Contacts between the two chains:
Residue Q116 in protein 2 is in contact with residue R41 in protein 1 (closest heavy-atom distance 3.2 Å).
Residue Q37 in protein 2 contacts residue M20 in protein 1 (closest heavy-atom distance 4.3 Å).
Residue I117 in protein 2 interacts with residue Q48 in protein 1 (closest heavy-atom distance 3.5 Å).
Residue K34 in protein 2 contacts residue M20 in protein 1 (closest heavy-atom distance 3.9 Å).
Residue T131 in protein 2 is in contact with residue V13 in protein 1 (closest heavy-atom distance 3.4 Å).
Residue R27 in protein 2 is in contact with residue S14 in protein 1 (closest heavy-atom distance 3.3 Å).
Residue I81 in protein 2 interacts with residue I7 in protein 1 (closest heavy-atom distance 3.7 Å).
Residue I31 in protein 2 contacts residue S17 in protein 1 (closest heavy-atom distance 4.4 Å).
Residue I81 in protein 2 is in contact with residue Y10 in protein 1 (closest heavy-atom distance 3.5 Å).
Residue T127 in protein 2 is in contact with residue Y10 in protein 1 (closest heavy-atom distance 3.8 Å).
Residue F100 in protein 2 is in contact with residue A9 in protein 1 (closest heavy-atom distance 4.0 Å).
Residue P98 in protein 2 is in contact with residue Y10 in protein 1 (closest heavy-atom distance 3.8 Å).
Residue T127 in protein 2 contacts residue V13 in protein 1 (closest heavy-atom distance 4.2 Å).
Residue K33 in protein 2 interacts with residue M20 in protein 1 (closest heavy-atom distance 3.7 Å).
Residue Q114 in protein 2 interacts with residue Q48 in protein 1 (closest heavy-atom distance 4.2 Å).
Residue T121 in protein 2 is in contact with residue I7 in protein 1 (closest heavy-atom distance 3.2 Å).
Residue V123 in protein 2 contacts residue S14 in protein 1 (closest heavy-atom distance 3.8 Å).
Residue A130 in protein 2 is in contact with residue S17 in protein 1 (closest heavy-atom distance 4.8 Å).
Residue I117 in protein 2 is in contact with residue R41 in protein 1 (closest heavy-atom distance 3.6 Å).
Residue K112 in protein 2 contacts residue S37 in protein 1 (closest heavy-atom distance 3.5 Å).
Residue S30 in protein 2 is in contact with residue E16 in protein 1 (closest heavy-atom distance 4.5 Å).
Residue N134 in protein 2 is in contact with residue V13 in protein 1 (closest heavy-atom distance 3.8 Å).
Residue N82 in protein 2 contacts residue I7 in protein 1 (closest heavy-atom distance 4.2 Å).
Residue I117 in protein 2 interacts with residue F45 in protein 1 (closest heavy-atom distance 3.5 Å).
Residue E124 in protein 2 interacts with residue S14 in protein 1 (closest heavy-atom distance 3.2 Å).
Residue Q114 in protein 2 interacts with residue L44 in protein 1 (closest heavy-atom distance 3.6 Å).
Residue G26 in protein 2 is in contact with residue S17 in protein 1 (closest heavy-atom distance 4.0 Å).
Residue S30 in protein 2 contacts residue S17 in protein 1 (closest heavy-atom distance 3.0 Å).
Residue T131 in protein 2 contacts residue Y10 in protein 1 (closest heavy-atom distance 3.5 Å).
Residue D97 in protein 2 interacts with residue Y10 in protein 1 (closest heavy-atom distance 3.3 Å).
Residue T131 in protein 2 is in contact with residue A9 in protein 1 (closest heavy-atom distance 4.2 Å).
Residue I117 in protein 2 contacts residue L44 in protein 1 (closest heavy-atom distance 3.7 Å).
Residue G26 in protein 2 is in contact with residue S21 in protein 1 (closest heavy-atom distance 3.2 Å).
Residue V123 in protein 2 contacts residue A11 in protein 1 (closest heavy-atom distance 4.6 Å).
Residue S30 in protein 2 contacts residue M20 in protein 1 (closest heavy-atom distance 3.3 Å).
Residue T127 in protein 2 is in contact with residue S14 in protein 1 (closest heavy-atom distance 3.6 Å).
Residue R27 in protein 2 is in contact with residue A18 in protein 1 (closest heavy-atom distance 3.6 Å).
Residue E113 in protein 2 contacts residue S37 in protein 1 (closest heavy-atom distance 3.1 Å).
Residue V123 in protein 2 is in contact with residue Y10 in protein 1 (closest heavy-atom distance 3.5 Å).
Residue F100 in protein 2 is in contact with residue Y10 in protein 1 (closest heavy-atom distance 3.5 Å).
Residue I31 in protein 2 interacts with residue V13 in protein 1 (closest heavy-atom distance 4.5 Å).
Residue R27 in protein 2 contacts residue S21 in protein 1 (closest heavy-atom distance 4.3 Å).
Residue K34 in protein 2 contacts residue Q12 in protein 1 (closest heavy-atom distance 4.3 Å).
Residue A99 in protein 2 interacts with residue Y10 in protein 1 (closest heavy-atom distance 3.2 Å).
Residue S30 in protein 2 contacts residue S21 in protein 1 (closest heavy-atom distance 3.0 Å).
Residue F100 in protein 2 contacts residue G6 in protein 1 (closest heavy-atom distance 3.7 Å).
Residue T121 in protein 2 contacts residue A11 in protein 1 (closest heavy-atom distance 4.3 Å).
Residue K34 in protein 2 is in contact with residue E16 in protein 1 (closest heavy-atom distance 3.3 Å).
Residue P83 in protein 2 contacts residue I7 in protein 1 (closest heavy-atom distance 3.6 Å).
Residue E113 in protein 2 contacts residue V40 in protein 1 (closest heavy-atom distance 3.6 Å).
Residue L102 in protein 2 interacts with residue I7 in protein 1 (closest heavy-atom distance 4.1 Å).
Residue E113 in protein 2 interacts with residue L44 in protein 1 (closest heavy-atom distance 4.2 Å).
Residue Q116 in protein 2 is in contact with residue S37 in protein 1 (closest heavy-atom distance 4.6 Å).
Residue T121 in protein 2 is in contact with residue Y10 in protein 1 (closest heavy-atom distance 4.5 Å).
Residue E113 in protein 2 interacts with residue R41 in protein 1 (closest heavy-atom distance 4.3 Å).
Residue R27 in protein 2 contacts residue S17 in protein 1 (closest heavy-atom distance 2.5 Å).
Residue V128 in protein 2 is in contact with residue Y10 in protein 1 (closest heavy-atom distance 4.0 Å).
Residue R27 in protein 2 is in contact with residue V13 in protein 1 (closest heavy-atom distance 3.3 Å).
Residue R27 in protein 2 contacts residue V15 in protein 1 (closest heavy-atom distance 4.8 Å).
Residue A130 in protein 2 contacts residue V13 in protein 1 (closest heavy-atom distance 3.9 Å).

Sequence of protein 1:
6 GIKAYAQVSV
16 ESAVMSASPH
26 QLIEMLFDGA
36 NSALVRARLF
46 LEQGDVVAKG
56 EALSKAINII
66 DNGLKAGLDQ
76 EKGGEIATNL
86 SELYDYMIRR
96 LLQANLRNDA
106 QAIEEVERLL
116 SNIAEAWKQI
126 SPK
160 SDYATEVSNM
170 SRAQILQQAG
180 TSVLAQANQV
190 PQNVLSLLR

Sequence of protein 2:
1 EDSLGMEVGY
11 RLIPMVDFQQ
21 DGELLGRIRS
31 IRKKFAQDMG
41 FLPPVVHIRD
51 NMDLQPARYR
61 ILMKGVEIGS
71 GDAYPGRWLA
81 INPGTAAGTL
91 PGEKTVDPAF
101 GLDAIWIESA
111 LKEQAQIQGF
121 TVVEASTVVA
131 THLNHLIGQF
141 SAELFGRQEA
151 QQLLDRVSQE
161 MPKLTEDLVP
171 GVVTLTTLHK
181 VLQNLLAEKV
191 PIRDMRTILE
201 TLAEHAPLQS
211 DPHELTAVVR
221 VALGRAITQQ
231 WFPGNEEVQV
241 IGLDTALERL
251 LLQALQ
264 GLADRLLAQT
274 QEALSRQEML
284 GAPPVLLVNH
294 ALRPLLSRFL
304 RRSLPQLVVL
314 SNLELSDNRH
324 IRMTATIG

The following describes two proteins that form a bound complex.